Sequence of the first protein:
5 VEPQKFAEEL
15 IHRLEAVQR

Interface contacts:
Residue V255 in the second protein contacts residue L14 in the first protein (closest heavy-atom distance 4.0 Å).
Residue V251 in the second protein is in contact with residue L14 in the first protein (closest heavy-atom distance 4.3 Å).
Residue F281 in the second protein is in contact with residue L14 in the first protein (closest heavy-atom distance 3.5 Å).
Residue F281 in the second protein contacts residue I15 in the first protein (closest heavy-atom distance 3.7 Å).
Residue I284 in the second protein interacts with residue V21 in the first protein (closest heavy-atom distance 4.6 Å).
Residue Q283 in the second protein is in contact with residue Q22 in the first protein (closest heavy-atom distance 3.7 Å).
Residue V255 in the second protein is in contact with residue L18 in the first protein (closest heavy-atom distance 4.3 Å).
Residue V251 in the second protein is in contact with residue F10 in the first protein (closest heavy-atom distance 3.6 Å).
Residue F279 in the second protein contacts residue I15 in the first protein (closest heavy-atom distance 4.8 Å).
Residue S249 in the second protein contacts residue E13 in the first protein (closest heavy-atom distance 4.8 Å).
Residue G250 in the second protein is in contact with residue F10 in the first protein (closest heavy-atom distance 4.8 Å).
Residue N275 in the second protein is in contact with residue P7 in the first protein (closest heavy-atom distance 4.0 Å).
Residue V251 in the second protein contacts residue R17 in the first protein (closest heavy-atom distance 3.8 Å).
Residue V251 in the second protein contacts residue E13 in the first protein (closest heavy-atom distance 3.3 Å).
Residue F279 in the second protein is in contact with residue P7 in the first protein (closest heavy-atom distance 3.7 Å).
Residue P282 in the second protein interacts with residue Q22 in the first protein (closest heavy-atom distance 3.7 Å).
Residue I258 in the second protein interacts with residue L14 in the first protein (closest heavy-atom distance 4.4 Å).
Residue K259 in the second protein contacts residue V21 in the first protein (closest heavy-atom distance 4.3 Å).
Residue Y276 in the second protein is in contact with residue E6 in the first protein (closest heavy-atom distance 4.3 Å).
Residue V255 in the second protein is in contact with residue V21 in the first protein (closest heavy-atom distance 4.7 Å).
Residue L254 in the second protein contacts residue L14 in the first protein (closest heavy-atom distance 3.6 Å).
Residue Y276 in the second protein interacts with residue F10 in the first protein (closest heavy-atom distance 3.6 Å).
Residue K280 in the second protein is in contact with residue I15 in the first protein (closest heavy-atom distance 3.6 Å).
Residue I284 in the second protein contacts residue L18 in the first protein (closest heavy-atom distance 3.7 Å).
Residue P282 in the second protein interacts with residue E19 in the first protein (closest heavy-atom distance 3.7 Å).
Residue F281 in the second protein contacts residue L18 in the first protein (closest heavy-atom distance 4.2 Å).
Residue T263 in the second protein interacts with residue L18 in the first protein (closest heavy-atom distance 5.0 Å).
Residue Y276 in the second protein contacts residue P7 in the first protein (closest heavy-atom distance 3.4 Å).
Residue P282 in the second protein interacts with residue I15 in the first protein (closest heavy-atom distance 4.0 Å).
Residue Y276 in the second protein is in contact with residue V5 in the first protein (closest heavy-atom distance 4.8 Å).
Residue P282 in the second protein contacts residue L18 in the first protein (closest heavy-atom distance 3.8 Å).
Residue F217 in the second protein contacts residue F10 in the first protein (closest heavy-atom distance 4.0 Å).
Residue F279 in the second protein contacts residue Q8 in the first protein (closest heavy-atom distance 3.5 Å).
Residue D252 in the second protein interacts with residue R17 in the first protein (closest heavy-atom distance 2.6 Å).
Residue I258 in the second protein contacts residue L18 in the first protein (closest heavy-atom distance 3.9 Å).
Residue F217 in the second protein contacts residue L14 in the first protein (closest heavy-atom distance 4.5 Å).
Residue F279 in the second protein is in contact with residue A11 in the first protein (closest heavy-atom distance 3.6 Å).
Residue L254 in the second protein is in contact with residue F10 in the first protein (closest heavy-atom distance 4.1 Å).
Residue Y276 in the second protein is in contact with residue A11 in the first protein (closest heavy-atom distance 4.4 Å).
Residue I284 in the second protein contacts residue Q22 in the first protein (closest heavy-atom distance 4.6 Å).
Residue I216 in the second protein interacts with residue F10 in the first protein (closest heavy-atom distance 3.7 Å).
Residue F281 in the second protein interacts with residue A11 in the first protein (closest heavy-atom distance 4.0 Å).
Residue V255 in the second protein is in contact with residue R17 in the first protein (closest heavy-atom distance 3.9 Å).

These two protein chains interact to form a complex.

Sequence of the second protein:
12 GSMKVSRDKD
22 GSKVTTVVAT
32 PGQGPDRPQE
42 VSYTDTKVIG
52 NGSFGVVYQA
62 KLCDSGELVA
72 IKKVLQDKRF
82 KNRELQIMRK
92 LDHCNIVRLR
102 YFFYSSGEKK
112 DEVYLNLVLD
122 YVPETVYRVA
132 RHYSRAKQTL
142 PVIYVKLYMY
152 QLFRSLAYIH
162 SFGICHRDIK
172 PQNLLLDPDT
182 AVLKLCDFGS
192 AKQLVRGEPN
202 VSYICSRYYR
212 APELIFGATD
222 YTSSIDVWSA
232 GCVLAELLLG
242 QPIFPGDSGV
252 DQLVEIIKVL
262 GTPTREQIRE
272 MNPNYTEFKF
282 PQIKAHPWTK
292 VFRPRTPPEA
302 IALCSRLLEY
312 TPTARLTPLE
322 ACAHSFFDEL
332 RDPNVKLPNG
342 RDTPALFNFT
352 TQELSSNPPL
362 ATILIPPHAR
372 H